This data describes a binding interaction between two proteins.

Sequence of chain B:
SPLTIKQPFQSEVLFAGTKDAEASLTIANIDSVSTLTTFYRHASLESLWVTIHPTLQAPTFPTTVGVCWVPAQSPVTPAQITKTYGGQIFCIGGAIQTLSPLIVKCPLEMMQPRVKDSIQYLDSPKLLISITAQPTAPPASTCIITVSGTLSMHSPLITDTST

Sequence of chain A:
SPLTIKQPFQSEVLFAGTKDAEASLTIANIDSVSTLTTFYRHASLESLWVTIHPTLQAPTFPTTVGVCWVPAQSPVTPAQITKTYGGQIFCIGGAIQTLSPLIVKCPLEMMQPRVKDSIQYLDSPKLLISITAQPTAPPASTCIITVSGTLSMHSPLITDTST

Contacts between the two chains:
Residue I123 in chain B interacts with residue A122 in chain A (closest heavy-atom distance 4.1 Å).
Residue T109 in chain B contacts residue E39 in chain A (closest heavy-atom distance 2.7 Å).
Residue I123 in chain B is in contact with residue L126 in chain A (closest heavy-atom distance 3.2 Å).
Residue G114 in chain B interacts with residue H80 in chain A (closest heavy-atom distance 3.8 Å).
Residue Q124 in chain B interacts with residue L126 in chain A (closest heavy-atom distance 2.9 Å).
Residue T159 in chain B contacts residue L83 in chain A (closest heavy-atom distance 3.5 Å).
Residue G114 in chain B is in contact with residue Q37 in chain A (closest heavy-atom distance 3.1 Å).
Residue Y112 in chain B contacts residue Q37 in chain A (closest heavy-atom distance 3.5 Å).
Residue Y112 in chain B contacts residue G176 in chain A (closest heavy-atom distance 4.0 Å).
Residue A122 in chain B is in contact with residue Q124 in chain A (closest heavy-atom distance 3.8 Å).
Residue C118 in chain B is in contact with residue P81 in chain A (closest heavy-atom distance 3.9 Å).
Residue T91 in chain B contacts residue L83 in chain A (closest heavy-atom distance 2.8 Å).
Residue Q124 in chain B is in contact with residue P81 in chain A (closest heavy-atom distance 3.5 Å).
Residue C118 in chain B contacts residue P86 in chain A (closest heavy-atom distance 3.5 Å).
Residue I123 in chain B interacts with residue T125 in chain A (closest heavy-atom distance 3.1 Å).
Residue A122 in chain B contacts residue G120 in chain A (closest heavy-atom distance 4.4 Å).
Residue P89 in chain B interacts with residue P86 in chain A (closest heavy-atom distance 4.0 Å).
Residue A160 in chain B contacts residue L83 in chain A (closest heavy-atom distance 3.5 Å).
Residue I123 in chain B is in contact with residue Q124 in chain A (closest heavy-atom distance 4.4 Å).
Residue A122 in chain B interacts with residue G121 in chain A (closest heavy-atom distance 3.6 Å).
Residue G121 in chain B is in contact with residue P86 in chain A (closest heavy-atom distance 4.3 Å).
Residue T111 in chain B interacts with residue Q37 in chain A (closest heavy-atom distance 2.7 Å).
Residue Q124 in chain B interacts with residue T125 in chain A (closest heavy-atom distance 2.4 Å).
Residue I116 in chain B contacts residue I171 in chain A (closest heavy-atom distance 3.5 Å).
Residue T109 in chain B contacts residue S38 in chain A (closest heavy-atom distance 4.4 Å).
Residue F117 in chain B contacts residue P81 in chain A (closest heavy-atom distance 4.1 Å).
Residue I116 in chain B contacts residue P81 in chain A (closest heavy-atom distance 3.8 Å).
Residue Y112 in chain B is in contact with residue F36 in chain A (closest heavy-atom distance 3.5 Å).
Residue T109 in chain B contacts residue Q37 in chain A (closest heavy-atom distance 3.4 Å).
Residue T91 in chain B contacts residue T82 in chain A (closest heavy-atom distance 3.6 Å).
Residue T109 in chain B interacts with residue H80 in chain A (closest heavy-atom distance 3.8 Å).
Residue Q115 in chain B is in contact with residue P128 in chain A (closest heavy-atom distance 3.5 Å).
Residue C118 in chain B is in contact with residue T125 in chain A (closest heavy-atom distance 3.2 Å).
Residue G113 in chain B interacts with residue Q37 in chain A (closest heavy-atom distance 4.5 Å).
Residue F117 in chain B interacts with residue S127 in chain A (closest heavy-atom distance 3.3 Å).
Residue K110 in chain B contacts residue Q37 in chain A (closest heavy-atom distance 3.0 Å).
Residue F117 in chain B is in contact with residue P128 in chain A (closest heavy-atom distance 3.9 Å).
Residue A122 in chain B contacts residue I123 in chain A (closest heavy-atom distance 4.0 Å).
Residue I123 in chain B interacts with residue I123 in chain A (closest heavy-atom distance 3.0 Å).
Residue I116 in chain B contacts residue S127 in chain A (closest heavy-atom distance 3.3 Å).
Residue P89 in chain B is in contact with residue L83 in chain A (closest heavy-atom distance 3.0 Å).
Residue Q124 in chain B contacts residue S127 in chain A (closest heavy-atom distance 2.9 Å).
Residue T109 in chain B is in contact with residue I171 in chain A (closest heavy-atom distance 4.1 Å).
Residue A122 in chain B contacts residue A122 in chain A (closest heavy-atom distance 4.1 Å).
Residue Q115 in chain B contacts residue H80 in chain A (closest heavy-atom distance 3.7 Å).
Residue Q161 in chain B is in contact with residue L83 in chain A (closest heavy-atom distance 3.9 Å).
Residue A122 in chain B is in contact with residue T125 in chain A (closest heavy-atom distance 2.4 Å).
Residue T109 in chain B is in contact with residue T173 in chain A (closest heavy-atom distance 3.6 Å).
Residue A122 in chain B contacts residue L126 in chain A (closest heavy-atom distance 3.8 Å).
Residue Y112 in chain B contacts residue W76 in chain A (closest heavy-atom distance 3.8 Å).
Residue Q115 in chain B contacts residue S127 in chain A (closest heavy-atom distance 3.3 Å).
Residue F117 in chain B interacts with residue L126 in chain A (closest heavy-atom distance 4.0 Å).
Residue K110 in chain B contacts residue E39 in chain A (closest heavy-atom distance 3.6 Å).
Residue I108 in chain B is in contact with residue Q37 in chain A (closest heavy-atom distance 4.2 Å).
Residue Y112 in chain B is in contact with residue P35 in chain A (closest heavy-atom distance 3.5 Å).
Residue I116 in chain B is in contact with residue H80 in chain A (closest heavy-atom distance 3.0 Å).
Residue C118 in chain B contacts residue T82 in chain A (closest heavy-atom distance 3.3 Å).
Residue G121 in chain B is in contact with residue T125 in chain A (closest heavy-atom distance 3.5 Å).
Residue T90 in chain B is in contact with residue L83 in chain A (closest heavy-atom distance 3.2 Å).
Residue C118 in chain B interacts with residue L83 in chain A (closest heavy-atom distance 4.4 Å).